Sequence of the second protein:
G

This data describes a binding interaction between two proteins.

Sequence of the first protein:
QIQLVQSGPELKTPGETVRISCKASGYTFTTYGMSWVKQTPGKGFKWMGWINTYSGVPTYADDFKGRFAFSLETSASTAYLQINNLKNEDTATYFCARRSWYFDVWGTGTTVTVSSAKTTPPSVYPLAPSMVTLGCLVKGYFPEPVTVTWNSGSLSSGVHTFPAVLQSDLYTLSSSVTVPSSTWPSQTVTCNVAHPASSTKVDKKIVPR

Residue-level contacts at the interface:
Residue W101 in the first protein interacts with residue G3 in the second protein (closest heavy-atom distance 3.6 Å).
Residue T31 in the first protein contacts residue G3 in the second protein (closest heavy-atom distance 4.6 Å).
Residue S100 in the first protein is in contact with residue G3 in the second protein (closest heavy-atom distance 4.5 Å).